Sequence of the first protein:
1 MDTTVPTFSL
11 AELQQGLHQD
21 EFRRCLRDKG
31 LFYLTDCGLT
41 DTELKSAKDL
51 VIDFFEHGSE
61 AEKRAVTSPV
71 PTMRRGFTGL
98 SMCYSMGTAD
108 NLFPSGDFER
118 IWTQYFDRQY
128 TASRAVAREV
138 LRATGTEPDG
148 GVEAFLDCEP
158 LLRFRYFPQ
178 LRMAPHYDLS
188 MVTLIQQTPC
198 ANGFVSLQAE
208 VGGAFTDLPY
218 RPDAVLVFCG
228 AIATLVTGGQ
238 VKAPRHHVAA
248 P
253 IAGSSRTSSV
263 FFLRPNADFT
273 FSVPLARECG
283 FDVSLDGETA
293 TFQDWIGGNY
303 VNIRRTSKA

These two protein chains interact to form a complex.

Interface contacts:
Residue P69 in the first protein contacts residue T231 in the second protein (closest heavy-atom distance 3.5 Å).
Residue A269 in the first protein interacts with residue S286 in the second protein (closest heavy-atom distance 3.7 Å).
Residue V70 in the first protein interacts with residue A228 in the second protein (closest heavy-atom distance 4.0 Å).
Residue P71 in the first protein interacts with residue A240 in the second protein (closest heavy-atom distance 3.6 Å).
Residue P69 in the first protein contacts residue A240 in the second protein (closest heavy-atom distance 2.9 Å).
Residue E60 in the first protein contacts residue G209 in the second protein (closest heavy-atom distance 3.8 Å).
Residue Y302 in the first protein contacts residue S286 in the second protein (closest heavy-atom distance 3.4 Å).
Residue P71 in the first protein interacts with residue R242 in the second protein (closest heavy-atom distance 3.9 Å).
Residue R160 in the first protein is in contact with residue A311 in the second protein (closest heavy-atom distance 2.8 Å).
Residue A269 in the first protein contacts residue L287 in the second protein (closest heavy-atom distance 3.9 Å).
Residue G300 in the first protein contacts residue L287 in the second protein (closest heavy-atom distance 3.6 Å).
Residue R74 in the first protein contacts residue G282 in the second protein (closest heavy-atom distance 3.6 Å).
Residue T72 in the first protein interacts with residue Y184 in the second protein (closest heavy-atom distance 3.7 Å).
Residue N301 in the first protein is in contact with residue D284 in the second protein (closest heavy-atom distance 3.5 Å).
Residue L80 in the first protein interacts with residue R242 in the second protein (closest heavy-atom distance 3.8 Å).
Residue N304 in the first protein interacts with residue A311 in the second protein (closest heavy-atom distance 4.1 Å).
Residue G299 in the first protein interacts with residue S286 in the second protein (closest heavy-atom distance 2.8 Å).
Residue R162 in the first protein contacts residue K310 in the second protein (closest heavy-atom distance 3.2 Å).
Residue P69 in the first protein interacts with residue K239 in the second protein (closest heavy-atom distance 3.4 Å).
Residue R74 in the first protein is in contact with residue F283 in the second protein (closest heavy-atom distance 3.5 Å).
Residue P71 in the first protein is in contact with residue Y184 in the second protein (closest heavy-atom distance 3.4 Å).
Residue R74 in the first protein is in contact with residue D284 in the second protein (closest heavy-atom distance 3.4 Å).
Residue R162 in the first protein is in contact with residue A311 in the second protein (closest heavy-atom distance 2.7 Å).
Residue Q295 in the first protein interacts with residue D288 in the second protein (closest heavy-atom distance 2.9 Å).
Residue R160 in the first protein is in contact with residue S309 in the second protein (closest heavy-atom distance 2.9 Å).
Residue V70 in the first protein is in contact with residue T231 in the second protein (closest heavy-atom distance 3.6 Å).
Residue V70 in the first protein interacts with residue A240 in the second protein (closest heavy-atom distance 3.9 Å).
Residue T72 in the first protein interacts with residue G282 in the second protein (closest heavy-atom distance 2.6 Å).
Residue N301 in the first protein contacts residue W297 in the second protein (closest heavy-atom distance 2.9 Å).
Residue R266 in the first protein interacts with residue D284 in the second protein (closest heavy-atom distance 2.9 Å).
Residue D107 in the first protein interacts with residue E280 in the second protein (closest heavy-atom distance 3.7 Å).
Residue S68 in the first protein contacts residue C281 in the second protein (closest heavy-atom distance 4.0 Å).
Residue V70 in the first protein contacts residue G282 in the second protein (closest heavy-atom distance 4.0 Å).
Residue F264 in the first protein interacts with residue A311 in the second protein (closest heavy-atom distance 3.6 Å).
Residue G300 in the first protein contacts residue S286 in the second protein (closest heavy-atom distance 2.9 Å).
Residue R74 in the first protein is in contact with residue R279 in the second protein (closest heavy-atom distance 3.3 Å).
Residue S68 in the first protein interacts with residue G282 in the second protein (closest heavy-atom distance 4.1 Å).
Residue V70 in the first protein contacts residue F283 in the second protein (closest heavy-atom distance 3.8 Å).
Residue Q295 in the first protein contacts residue L287 in the second protein (closest heavy-atom distance 3.5 Å).
Residue G79 in the first protein contacts residue R242 in the second protein (closest heavy-atom distance 3.0 Å).
Residue D270 in the first protein contacts residue D288 in the second protein (closest heavy-atom distance 3.7 Å).
Residue E156 in the first protein interacts with residue R279 in the second protein (closest heavy-atom distance 2.9 Å).
Residue P69 in the first protein contacts residue V238 in the second protein (closest heavy-atom distance 3.6 Å).
Residue P69 in the first protein contacts residue G236 in the second protein (closest heavy-atom distance 3.7 Å).
Residue L80 in the first protein contacts residue T308 in the second protein (closest heavy-atom distance 3.3 Å).
Residue R162 in the first protein is in contact with residue S309 in the second protein (closest heavy-atom distance 3.0 Å).
Residue Y302 in the first protein is in contact with residue D284 in the second protein (closest heavy-atom distance 2.9 Å).
Residue N301 in the first protein interacts with residue S286 in the second protein (closest heavy-atom distance 3.1 Å).
Residue Y302 in the first protein interacts with residue V285 in the second protein (closest heavy-atom distance 3.2 Å).
Residue P69 in the first protein is in contact with residue C281 in the second protein (closest heavy-atom distance 3.3 Å).
Residue Q295 in the first protein is in contact with residue S286 in the second protein (closest heavy-atom distance 3.2 Å).
Residue P71 in the first protein contacts residue T308 in the second protein (closest heavy-atom distance 3.5 Å).
Residue A269 in the first protein contacts residue D288 in the second protein (closest heavy-atom distance 3.7 Å).
Residue L158 in the first protein is in contact with residue D284 in the second protein (closest heavy-atom distance 4.1 Å).
Residue M73 in the first protein interacts with residue S309 in the second protein (closest heavy-atom distance 3.3 Å).
Residue V70 in the first protein is in contact with residue C281 in the second protein (closest heavy-atom distance 3.6 Å).
Residue I305 in the first protein interacts with residue A311 in the second protein (closest heavy-atom distance 3.7 Å).
Residue G300 in the first protein is in contact with residue D296 in the second protein (closest heavy-atom distance 3.4 Å).
Residue G300 in the first protein contacts residue V285 in the second protein (closest heavy-atom distance 3.3 Å).
Residue G300 in the first protein interacts with residue W297 in the second protein (closest heavy-atom distance 3.5 Å).

Sequence of the second protein:
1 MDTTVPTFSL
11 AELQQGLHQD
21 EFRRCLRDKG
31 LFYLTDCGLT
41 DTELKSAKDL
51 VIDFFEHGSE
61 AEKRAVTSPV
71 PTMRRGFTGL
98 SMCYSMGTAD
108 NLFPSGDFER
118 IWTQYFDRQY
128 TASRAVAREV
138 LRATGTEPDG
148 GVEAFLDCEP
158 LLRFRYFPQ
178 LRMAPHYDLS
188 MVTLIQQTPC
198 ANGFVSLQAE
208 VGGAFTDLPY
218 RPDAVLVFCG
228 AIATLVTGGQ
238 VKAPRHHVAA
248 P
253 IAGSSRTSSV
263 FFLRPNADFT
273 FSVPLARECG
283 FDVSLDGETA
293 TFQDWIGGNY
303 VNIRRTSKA